Sequence of the second protein:
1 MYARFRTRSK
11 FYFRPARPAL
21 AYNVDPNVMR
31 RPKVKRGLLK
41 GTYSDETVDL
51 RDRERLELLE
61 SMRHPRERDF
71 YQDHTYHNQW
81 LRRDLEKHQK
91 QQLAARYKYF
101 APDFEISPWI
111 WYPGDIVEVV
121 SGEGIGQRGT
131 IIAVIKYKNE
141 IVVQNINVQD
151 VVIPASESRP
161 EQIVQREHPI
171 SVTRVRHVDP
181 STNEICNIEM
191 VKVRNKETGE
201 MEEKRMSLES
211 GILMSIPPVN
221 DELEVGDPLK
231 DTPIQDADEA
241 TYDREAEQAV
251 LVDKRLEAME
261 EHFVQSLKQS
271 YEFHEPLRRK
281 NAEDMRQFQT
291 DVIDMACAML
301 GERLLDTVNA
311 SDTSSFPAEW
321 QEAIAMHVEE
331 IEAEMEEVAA

These two protein chains interact to form a complex.

Residue-level contacts at the interface:
Residue M201 in the second protein contacts residue D325 in the first protein (closest heavy-atom distance 4.3 Å).
Residue M206 in the second protein is in contact with residue V320 in the first protein (closest heavy-atom distance 3.9 Å).
Residue N145 in the second protein interacts with residue H298 in the first protein (closest heavy-atom distance 3.7 Å).
Residue G211 in the second protein contacts residue K319 in the first protein (closest heavy-atom distance 3.8 Å).
Residue Q165 in the second protein is in contact with residue H298 in the first protein (closest heavy-atom distance 3.2 Å).
Residue E167 in the second protein is in contact with residue H298 in the first protein (closest heavy-atom distance 4.6 Å).
Residue V193 in the second protein is in contact with residue V326 in the first protein (closest heavy-atom distance 3.7 Å).
Residue S210 in the second protein is in contact with residue K319 in the first protein (closest heavy-atom distance 3.9 Å).
Residue K192 in the second protein is in contact with residue D325 in the first protein (closest heavy-atom distance 4.1 Å).
Residue I212 in the second protein interacts with residue V320 in the first protein (closest heavy-atom distance 4.0 Å).
Residue V193 in the second protein interacts with residue D325 in the first protein (closest heavy-atom distance 4.0 Å).
Residue G211 in the second protein contacts residue E321 in the first protein (closest heavy-atom distance 4.0 Å).
Residue K192 in the second protein is in contact with residue A329 in the first protein (closest heavy-atom distance 4.5 Å).
Residue D115 in the second protein is in contact with residue L314 in the first protein (closest heavy-atom distance 3.5 Å).
Residue E189 in the second protein is in contact with residue L328 in the first protein (closest heavy-atom distance 3.6 Å).
Residue I212 in the second protein contacts residue A318 in the first protein (closest heavy-atom distance 4.0 Å).
Residue M214 in the second protein is in contact with residue L314 in the first protein (closest heavy-atom distance 3.6 Å).
Residue L213 in the second protein interacts with residue T317 in the first protein (closest heavy-atom distance 3.7 Å).
Residue Q144 in the second protein interacts with residue R295 in the first protein (closest heavy-atom distance 4.3 Å).
Residue R53 in the second protein is in contact with residue Y380 in the first protein (closest heavy-atom distance 3.9 Å).
Residue R166 in the second protein contacts residue F297 in the first protein (closest heavy-atom distance 3.4 Å).
Residue D103 in the second protein contacts residue R340 in the first protein (closest heavy-atom distance 4.1 Å).
Residue R166 in the second protein is in contact with residue P296 in the first protein (closest heavy-atom distance 2.9 Å).
Residue Q165 in the second protein contacts residue F297 in the first protein (closest heavy-atom distance 3.3 Å).
Residue R205 in the second protein contacts residue L314 in the first protein (closest heavy-atom distance 3.8 Å).
Residue R194 in the second protein interacts with residue D325 in the first protein (closest heavy-atom distance 2.9 Å).
Residue R166 in the second protein is in contact with residue R295 in the first protein (closest heavy-atom distance 3.1 Å).
Residue V148 in the second protein is in contact with residue H298 in the first protein (closest heavy-atom distance 3.9 Å).
Residue L213 in the second protein is in contact with residue V320 in the first protein (closest heavy-atom distance 3.9 Å).
Residue V164 in the second protein contacts residue W300 in the first protein (closest heavy-atom distance 3.9 Å).
Residue M201 in the second protein interacts with residue Q327 in the first protein (closest heavy-atom distance 4.2 Å).
Residue W80 in the second protein contacts residue H383 in the first protein (closest heavy-atom distance 4.2 Å).
Residue D103 in the second protein is in contact with residue K344 in the first protein (closest heavy-atom distance 3.0 Å).
Residue E224 in the second protein interacts with residue P293 in the first protein (closest heavy-atom distance 4.3 Å).
Residue G114 in the second protein contacts residue P312 in the first protein (closest heavy-atom distance 3.1 Å).
Residue K192 in the second protein interacts with residue V326 in the first protein (closest heavy-atom distance 3.7 Å).
Residue R53 in the second protein interacts with residue Y382 in the first protein (closest heavy-atom distance 4.3 Å).
Residue K192 in the second protein is in contact with residue L328 in the first protein (closest heavy-atom distance 4.5 Å).
Residue I132 in the second protein contacts residue R295 in the first protein (closest heavy-atom distance 3.3 Å).
Residue K192 in the second protein is in contact with residue Q327 in the first protein (closest heavy-atom distance 3.0 Å).
Residue V164 in the second protein interacts with residue F297 in the first protein (closest heavy-atom distance 3.4 Å).
Residue I212 in the second protein contacts residue T317 in the first protein (closest heavy-atom distance 3.6 Å).
Residue G114 in the second protein interacts with residue L314 in the first protein (closest heavy-atom distance 3.3 Å).
Residue G211 in the second protein contacts residue V320 in the first protein (closest heavy-atom distance 3.2 Å).
Residue E224 in the second protein interacts with residue Y291 in the first protein (closest heavy-atom distance 3.4 Å).
Residue M214 in the second protein interacts with residue T317 in the first protein (closest heavy-atom distance 3.9 Å).
Residue P113 in the second protein is in contact with residue P312 in the first protein (closest heavy-atom distance 4.3 Å).
Residue M190 in the second protein contacts residue A329 in the first protein (closest heavy-atom distance 3.4 Å).
Residue V193 in the second protein is in contact with residue V323 in the first protein (closest heavy-atom distance 3.5 Å).
Residue L213 in the second protein is in contact with residue A318 in the first protein (closest heavy-atom distance 2.9 Å).
Residue V191 in the second protein is in contact with residue V326 in the first protein (closest heavy-atom distance 3.5 Å).
Residue G114 in the second protein contacts residue T313 in the first protein (closest heavy-atom distance 4.2 Å).
Residue S215 in the second protein is in contact with residue L314 in the first protein (closest heavy-atom distance 4.3 Å).
Residue V191 in the second protein contacts residue L328 in the first protein (closest heavy-atom distance 4.2 Å).
Residue Q79 in the second protein interacts with residue H383 in the first protein (closest heavy-atom distance 4.0 Å).
Residue P102 in the second protein contacts residue H345 in the first protein (closest heavy-atom distance 4.3 Å).
Residue K204 in the second protein interacts with residue A318 in the first protein (closest heavy-atom distance 4.2 Å).
Residue V191 in the second protein is in contact with residue Q327 in the first protein (closest heavy-atom distance 3.3 Å).
Residue M190 in the second protein interacts with residue L328 in the first protein (closest heavy-atom distance 3.9 Å).
Residue S215 in the second protein contacts residue P316 in the first protein (closest heavy-atom distance 3.6 Å).

Sequence of the first protein:
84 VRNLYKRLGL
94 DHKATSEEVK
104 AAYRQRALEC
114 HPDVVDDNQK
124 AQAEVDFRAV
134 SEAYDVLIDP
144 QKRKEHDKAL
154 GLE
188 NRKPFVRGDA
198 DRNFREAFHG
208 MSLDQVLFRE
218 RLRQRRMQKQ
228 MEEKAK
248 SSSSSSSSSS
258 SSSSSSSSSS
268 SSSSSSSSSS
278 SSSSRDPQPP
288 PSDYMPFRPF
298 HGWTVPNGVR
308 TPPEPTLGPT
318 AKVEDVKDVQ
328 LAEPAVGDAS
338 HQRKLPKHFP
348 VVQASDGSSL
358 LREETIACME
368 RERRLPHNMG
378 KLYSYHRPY